Interface contacts:
Residue A3 in chain B is in contact with residue S122 in chain A (closest heavy-atom distance 4.7 Å).
Residue G123 in chain B is in contact with residue A3 in chain A (closest heavy-atom distance 3.8 Å).
Residue A3 in chain B contacts residue G123 in chain A (closest heavy-atom distance 3.8 Å).
Residue S122 in chain B is in contact with residue A3 in chain A (closest heavy-atom distance 4.7 Å).
Residue G126 in chain B is in contact with residue G126 in chain A (closest heavy-atom distance 4.7 Å).

Sequence of chain B:
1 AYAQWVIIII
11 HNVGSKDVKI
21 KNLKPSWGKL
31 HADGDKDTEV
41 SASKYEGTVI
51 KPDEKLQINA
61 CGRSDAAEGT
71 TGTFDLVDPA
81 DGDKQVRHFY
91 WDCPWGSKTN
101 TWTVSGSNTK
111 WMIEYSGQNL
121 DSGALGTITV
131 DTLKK

This data describes a binding interaction between two proteins.

Sequence of chain A:
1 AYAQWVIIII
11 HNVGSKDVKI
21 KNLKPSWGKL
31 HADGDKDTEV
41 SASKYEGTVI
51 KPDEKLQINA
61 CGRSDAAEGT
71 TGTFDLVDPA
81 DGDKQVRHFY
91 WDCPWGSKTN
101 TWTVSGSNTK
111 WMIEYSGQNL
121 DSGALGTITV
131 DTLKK